These two protein chains interact to form a complex.

Sequence of chain A:
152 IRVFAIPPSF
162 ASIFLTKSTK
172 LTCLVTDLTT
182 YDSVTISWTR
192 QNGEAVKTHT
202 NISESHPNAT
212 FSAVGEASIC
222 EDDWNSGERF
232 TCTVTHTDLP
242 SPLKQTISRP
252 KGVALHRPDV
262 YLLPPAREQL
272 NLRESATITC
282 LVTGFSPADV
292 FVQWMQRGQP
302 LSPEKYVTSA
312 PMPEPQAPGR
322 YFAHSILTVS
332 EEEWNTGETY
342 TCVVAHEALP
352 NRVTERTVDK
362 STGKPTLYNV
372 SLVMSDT

Interface contacts:
Residue Y369 in chain A contacts residue L43 in chain B (closest heavy-atom distance 4.3 Å).

Sequence of chain B:
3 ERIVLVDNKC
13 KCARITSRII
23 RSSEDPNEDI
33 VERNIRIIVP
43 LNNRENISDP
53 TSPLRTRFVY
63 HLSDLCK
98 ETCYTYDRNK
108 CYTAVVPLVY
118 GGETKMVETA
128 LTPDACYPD